These two protein chains interact to form a complex.

Sequence of chain A:
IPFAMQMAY

Sequence of chain B:
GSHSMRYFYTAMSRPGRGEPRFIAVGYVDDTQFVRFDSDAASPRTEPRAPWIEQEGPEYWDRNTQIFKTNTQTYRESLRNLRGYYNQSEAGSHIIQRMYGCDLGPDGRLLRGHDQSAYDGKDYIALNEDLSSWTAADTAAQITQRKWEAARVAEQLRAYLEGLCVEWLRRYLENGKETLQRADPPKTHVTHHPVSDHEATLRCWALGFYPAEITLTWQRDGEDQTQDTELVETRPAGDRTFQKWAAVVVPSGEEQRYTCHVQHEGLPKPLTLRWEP

Interface contacts:
Residue T73 in chain B is in contact with residue M7 in chain A (closest heavy-atom distance 3.6 Å).
Residue Y171 in chain B is in contact with residue I1 in chain A (closest heavy-atom distance 2.8 Å).
Residue V152 in chain B is in contact with residue M7 in chain A (closest heavy-atom distance 3.8 Å).
Residue Y84 in chain B interacts with residue Y9 in chain A (closest heavy-atom distance 2.7 Å).
Residue T73 in chain B contacts residue Q6 in chain A (closest heavy-atom distance 2.8 Å).
Residue S77 in chain B is in contact with residue Y9 in chain A (closest heavy-atom distance 2.9 Å).
Residue V152 in chain B is in contact with residue M5 in chain A (closest heavy-atom distance 3.8 Å).
Residue N63 in chain B interacts with residue P2 in chain A (closest heavy-atom distance 3.1 Å).
Residue Q155 in chain B contacts residue F3 in chain A (closest heavy-atom distance 3.6 Å).
Residue I66 in chain B contacts residue Q6 in chain A (closest heavy-atom distance 3.3 Å).
Residue Y99 in chain B contacts residue P2 in chain A (closest heavy-atom distance 3.3 Å).
Residue A150 in chain B interacts with residue M7 in chain A (closest heavy-atom distance 3.8 Å).
Residue Y9 in chain B is in contact with residue P2 in chain A (closest heavy-atom distance 3.8 Å).
Residue Y159 in chain B contacts residue F3 in chain A (closest heavy-atom distance 3.5 Å).
Residue T69 in chain B is in contact with residue Q6 in chain A (closest heavy-atom distance 3.5 Å).
Residue E76 in chain B interacts with residue A8 in chain A (closest heavy-atom distance 3.6 Å).
Residue I66 in chain B interacts with residue P2 in chain A (closest heavy-atom distance 3.9 Å).
Residue I66 in chain B contacts residue F3 in chain A (closest heavy-atom distance 3.6 Å).
Residue R62 in chain B is in contact with residue I1 in chain A (closest heavy-atom distance 4.3 Å).
Residue L163 in chain B interacts with residue I1 in chain A (closest heavy-atom distance 4.3 Å).
Residue K146 in chain B is in contact with residue M7 in chain A (closest heavy-atom distance 4.4 Å).
Residue S77 in chain B interacts with residue A8 in chain A (closest heavy-atom distance 3.4 Å).
Residue L81 in chain B contacts residue Y9 in chain A (closest heavy-atom distance 3.4 Å).
Residue Y99 in chain B contacts residue F3 in chain A (closest heavy-atom distance 3.0 Å).
Residue R151 in chain B is in contact with residue M5 in chain A (closest heavy-atom distance 4.6 Å).
Residue Y74 in chain B contacts residue Y9 in chain A (closest heavy-atom distance 3.2 Å).
Residue W167 in chain B interacts with residue I1 in chain A (closest heavy-atom distance 3.2 Å).
Residue Y59 in chain B is in contact with residue I1 in chain A (closest heavy-atom distance 4.1 Å).
Residue W147 in chain B is in contact with residue A8 in chain A (closest heavy-atom distance 2.9 Å).
Residue I124 in chain B is in contact with residue Y9 in chain A (closest heavy-atom distance 4.5 Å).
Residue Y123 in chain B interacts with residue Y9 in chain A (closest heavy-atom distance 3.8 Å).
Residue T143 in chain B is in contact with residue Y9 in chain A (closest heavy-atom distance 2.7 Å).
Residue L156 in chain B interacts with residue F3 in chain A (closest heavy-atom distance 3.7 Å).
Residue T73 in chain B is in contact with residue A8 in chain A (closest heavy-atom distance 3.5 Å).
Residue N80 in chain B interacts with residue A8 in chain A (closest heavy-atom distance 4.3 Å).
Residue V152 in chain B interacts with residue F3 in chain A (closest heavy-atom distance 4.6 Å).
Residue N80 in chain B interacts with residue Y9 in chain A (closest heavy-atom distance 2.8 Å).
Residue I66 in chain B is in contact with residue A4 in chain A (closest heavy-atom distance 3.7 Å).
Residue Y9 in chain B is in contact with residue F3 in chain A (closest heavy-atom distance 4.6 Å).
Residue S116 in chain B is in contact with residue Y9 in chain A (closest heavy-atom distance 2.6 Å).
Residue N70 in chain B interacts with residue Q6 in chain A (closest heavy-atom distance 3.4 Å).
Residue Y7 in chain B contacts residue I1 in chain A (closest heavy-atom distance 2.8 Å).
Residue W147 in chain B is in contact with residue Y9 in chain A (closest heavy-atom distance 3.7 Å).
Residue N63 in chain B is in contact with residue I1 in chain A (closest heavy-atom distance 4.1 Å).
Residue Y159 in chain B contacts residue P2 in chain A (closest heavy-atom distance 3.7 Å).
Residue S77 in chain B contacts residue M7 in chain A (closest heavy-atom distance 4.8 Å).
Residue W147 in chain B interacts with residue M7 in chain A (closest heavy-atom distance 3.4 Å).
Residue M5 in chain B interacts with residue I1 in chain A (closest heavy-atom distance 4.0 Å).
Residue Y159 in chain B is in contact with residue I1 in chain A (closest heavy-atom distance 2.6 Å).
Residue R97 in chain B is in contact with residue M7 in chain A (closest heavy-atom distance 4.8 Å).
Residue I95 in chain B interacts with residue Y9 in chain A (closest heavy-atom distance 3.9 Å).
Residue K146 in chain B is in contact with residue Y9 in chain A (closest heavy-atom distance 2.8 Å).
Residue R97 in chain B contacts residue Y9 in chain A (closest heavy-atom distance 3.5 Å).
Residue R62 in chain B contacts residue A4 in chain A (closest heavy-atom distance 3.6 Å).
Residue F67 in chain B is in contact with residue P2 in chain A (closest heavy-atom distance 3.6 Å).
Residue K146 in chain B is in contact with residue A8 in chain A (closest heavy-atom distance 4.1 Å).
Residue Y7 in chain B interacts with residue P2 in chain A (closest heavy-atom distance 3.3 Å).
Residue A150 in chain B contacts residue M5 in chain A (closest heavy-atom distance 3.4 Å).
Residue Q96 in chain B is in contact with residue Y9 in chain A (closest heavy-atom distance 4.6 Å).
Residue Q155 in chain B contacts residue M5 in chain A (closest heavy-atom distance 3.4 Å).